The following describes two proteins that form a bound complex.

Sequence of protein 2:
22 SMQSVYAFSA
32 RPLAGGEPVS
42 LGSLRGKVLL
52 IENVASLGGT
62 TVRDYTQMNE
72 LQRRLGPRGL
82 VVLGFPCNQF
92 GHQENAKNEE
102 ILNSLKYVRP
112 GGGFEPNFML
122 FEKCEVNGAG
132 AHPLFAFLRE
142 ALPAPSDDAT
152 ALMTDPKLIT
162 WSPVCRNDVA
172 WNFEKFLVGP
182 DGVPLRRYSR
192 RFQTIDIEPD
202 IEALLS

Residue-level contacts at the interface:
Residue P157 in protein 2 interacts with residue W162 in protein 1 (closest heavy-atom distance 3.2 Å).
Residue R167 in protein 2 contacts residue N168 in protein 1 (closest heavy-atom distance 3.4 Å).
Residue V165 in protein 2 is in contact with residue I160 in protein 1 (closest heavy-atom distance 3.9 Å).
Residue R167 in protein 2 contacts residue E175 in protein 1 (closest heavy-atom distance 3.3 Å).
Residue T161 in protein 2 contacts residue P157 in protein 1 (closest heavy-atom distance 4.0 Å).
Residue R167 in protein 2 contacts residue A145 in protein 1 (closest heavy-atom distance 3.9 Å).
Residue R167 in protein 2 interacts with residue D149 in protein 1 (closest heavy-atom distance 4.4 Å).
Residue L153 in protein 2 interacts with residue L153 in protein 1 (closest heavy-atom distance 3.9 Å).
Residue L153 in protein 2 is in contact with residue C166 in protein 1 (closest heavy-atom distance 4.1 Å).
Residue P164 in protein 2 interacts with residue T155 in protein 1 (closest heavy-atom distance 3.6 Å).
Residue V165 in protein 2 interacts with residue P157 in protein 1 (closest heavy-atom distance 3.9 Å).
Residue S163 in protein 2 contacts residue T155 in protein 1 (closest heavy-atom distance 3.5 Å).
Residue E175 in protein 2 is in contact with residue R167 in protein 1 (closest heavy-atom distance 3.4 Å).
Residue T151 in protein 2 contacts residue N168 in protein 1 (closest heavy-atom distance 4.0 Å).
Residue T155 in protein 2 contacts residue V165 in protein 1 (closest heavy-atom distance 4.4 Å).
Residue A152 in protein 2 contacts residue R167 in protein 1 (closest heavy-atom distance 3.6 Å).
Residue V165 in protein 2 is in contact with residue L153 in protein 1 (closest heavy-atom distance 3.0 Å).
Residue I160 in protein 2 contacts residue I160 in protein 1 (closest heavy-atom distance 4.3 Å).
Residue R167 in protein 2 interacts with residue A171 in protein 1 (closest heavy-atom distance 4.0 Å).
Residue P144 in protein 2 interacts with residue R167 in protein 1 (closest heavy-atom distance 4.1 Å).
Residue V165 in protein 2 is in contact with residue M154 in protein 1 (closest heavy-atom distance 2.7 Å).
Residue I160 in protein 2 interacts with residue P157 in protein 1 (closest heavy-atom distance 3.4 Å).
Residue V165 in protein 2 contacts residue A152 in protein 1 (closest heavy-atom distance 4.1 Å).
Residue T151 in protein 2 contacts residue C166 in protein 1 (closest heavy-atom distance 3.1 Å).
Residue R167 in protein 2 is in contact with residue P144 in protein 1 (closest heavy-atom distance 4.1 Å).
Residue R167 in protein 2 interacts with residue R188 in protein 1 (closest heavy-atom distance 3.7 Å).
Residue A145 in protein 2 contacts residue R167 in protein 1 (closest heavy-atom distance 3.9 Å).
Residue S163 in protein 2 interacts with residue P157 in protein 1 (closest heavy-atom distance 3.9 Å).
Residue R188 in protein 2 interacts with residue R167 in protein 1 (closest heavy-atom distance 3.7 Å).
Residue A152 in protein 2 contacts residue V165 in protein 1 (closest heavy-atom distance 4.2 Å).
Residue R167 in protein 2 contacts residue L153 in protein 1 (closest heavy-atom distance 3.9 Å).
Residue T151 in protein 2 is in contact with residue R167 in protein 1 (closest heavy-atom distance 2.8 Å).
Residue D149 in protein 2 contacts residue R167 in protein 1 (closest heavy-atom distance 4.4 Å).
Residue L153 in protein 2 is in contact with residue R167 in protein 1 (closest heavy-atom distance 4.0 Å).
Residue C166 in protein 2 interacts with residue L153 in protein 1 (closest heavy-atom distance 4.2 Å).
Residue P157 in protein 2 interacts with residue S163 in protein 1 (closest heavy-atom distance 3.9 Å).
Residue R167 in protein 2 is in contact with residue A152 in protein 1 (closest heavy-atom distance 3.7 Å).
Residue P157 in protein 2 is in contact with residue V165 in protein 1 (closest heavy-atom distance 3.9 Å).
Residue R167 in protein 2 interacts with residue A150 in protein 1 (closest heavy-atom distance 3.4 Å).
Residue R167 in protein 2 contacts residue R167 in protein 1 (closest heavy-atom distance 2.9 Å).
Residue T155 in protein 2 contacts residue S163 in protein 1 (closest heavy-atom distance 2.6 Å).
Residue R167 in protein 2 interacts with residue P146 in protein 1 (closest heavy-atom distance 3.5 Å).
Residue N168 in protein 2 is in contact with residue R167 in protein 1 (closest heavy-atom distance 3.4 Å).
Residue W162 in protein 2 is in contact with residue P157 in protein 1 (closest heavy-atom distance 3.2 Å).
Residue C166 in protein 2 interacts with residue T151 in protein 1 (closest heavy-atom distance 3.1 Å).
Residue M154 in protein 2 contacts residue P164 in protein 1 (closest heavy-atom distance 3.7 Å).
Residue I160 in protein 2 is in contact with residue V165 in protein 1 (closest heavy-atom distance 3.9 Å).
Residue R167 in protein 2 contacts residue D169 in protein 1 (closest heavy-atom distance 2.8 Å).
Residue T155 in protein 2 is in contact with residue P164 in protein 1 (closest heavy-atom distance 3.6 Å).
Residue A150 in protein 2 interacts with residue R167 in protein 1 (closest heavy-atom distance 3.4 Å).
Residue M154 in protein 2 is in contact with residue V165 in protein 1 (closest heavy-atom distance 2.7 Å).
Residue L153 in protein 2 interacts with residue V165 in protein 1 (closest heavy-atom distance 3.0 Å).
Residue N168 in protein 2 is in contact with residue T151 in protein 1 (closest heavy-atom distance 4.0 Å).
Residue R167 in protein 2 interacts with residue T151 in protein 1 (closest heavy-atom distance 2.8 Å).
Residue P157 in protein 2 interacts with residue I160 in protein 1 (closest heavy-atom distance 3.4 Å).
Residue D169 in protein 2 is in contact with residue R167 in protein 1 (closest heavy-atom distance 2.7 Å).
Residue P157 in protein 2 contacts residue T161 in protein 1 (closest heavy-atom distance 4.1 Å).
Residue A171 in protein 2 interacts with residue R167 in protein 1 (closest heavy-atom distance 4.0 Å).
Residue P164 in protein 2 contacts residue M154 in protein 1 (closest heavy-atom distance 3.7 Å).
Residue P146 in protein 2 interacts with residue R167 in protein 1 (closest heavy-atom distance 3.5 Å).

Sequence of protein 1:
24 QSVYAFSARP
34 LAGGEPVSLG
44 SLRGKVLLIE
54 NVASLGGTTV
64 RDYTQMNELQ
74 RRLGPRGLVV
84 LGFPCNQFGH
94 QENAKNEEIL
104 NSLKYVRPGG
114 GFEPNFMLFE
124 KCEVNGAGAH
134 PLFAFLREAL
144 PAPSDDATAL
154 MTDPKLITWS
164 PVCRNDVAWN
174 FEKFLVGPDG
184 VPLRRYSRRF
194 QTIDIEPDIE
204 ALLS